Sequence of the second protein:
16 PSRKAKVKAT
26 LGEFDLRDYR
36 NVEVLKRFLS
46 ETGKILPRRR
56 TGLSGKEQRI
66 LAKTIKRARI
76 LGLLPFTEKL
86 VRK

Contacts between the two chains:
Residue N7 in the first protein is in contact with residue L76 in the second protein (closest heavy-atom distance 3.8 Å).
Residue A49 in the first protein interacts with residue L79 in the second protein (closest heavy-atom distance 3.2 Å).
Residue F97 in the first protein interacts with residue F29 in the second protein (closest heavy-atom distance 3.8 Å).
Residue V91 in the first protein is in contact with residue R72 in the second protein (closest heavy-atom distance 3.4 Å).
Residue L98 in the first protein contacts residue E28 in the second protein (closest heavy-atom distance 3.7 Å).
Residue A99 in the first protein interacts with residue G27 in the second protein (closest heavy-atom distance 4.3 Å).
Residue A49 in the first protein contacts residue P80 in the second protein (closest heavy-atom distance 3.1 Å).
Residue F97 in the first protein interacts with residue L31 in the second protein (closest heavy-atom distance 3.0 Å).
Residue R87 in the first protein interacts with residue I75 in the second protein (closest heavy-atom distance 2.7 Å).
Residue A49 in the first protein interacts with residue G77 in the second protein (closest heavy-atom distance 2.9 Å).
Residue A99 in the first protein interacts with residue E28 in the second protein (closest heavy-atom distance 3.4 Å).
Residue E41 in the first protein contacts residue R35 in the second protein (closest heavy-atom distance 3.5 Å).
Residue M89 in the first protein is in contact with residue Y34 in the second protein (closest heavy-atom distance 4.1 Å).
Residue N100 in the first protein is in contact with residue F29 in the second protein (closest heavy-atom distance 3.8 Å).
Residue M89 in the first protein contacts residue R72 in the second protein (closest heavy-atom distance 3.8 Å).
Residue I52 in the first protein is in contact with residue G77 in the second protein (closest heavy-atom distance 3.8 Å).
Residue N100 in the first protein is in contact with residue L26 in the second protein (closest heavy-atom distance 3.0 Å).
Residue P96 in the first protein is in contact with residue D30 in the second protein (closest heavy-atom distance 3.0 Å).
Residue N100 in the first protein is in contact with residue A24 in the second protein (closest heavy-atom distance 4.1 Å).
Residue F97 in the first protein is in contact with residue E62 in the second protein (closest heavy-atom distance 4.5 Å).
Residue P96 in the first protein interacts with residue R32 in the second protein (closest heavy-atom distance 4.5 Å).
Residue A49 in the first protein contacts residue L78 in the second protein (closest heavy-atom distance 3.9 Å).
Residue Y50 in the first protein is in contact with residue G77 in the second protein (closest heavy-atom distance 3.5 Å).
Residue A101 in the first protein is in contact with residue E28 in the second protein (closest heavy-atom distance 3.0 Å).
Residue Y50 in the first protein is in contact with residue L79 in the second protein (closest heavy-atom distance 3.8 Å).
Residue Y50 in the first protein interacts with residue I75 in the second protein (closest heavy-atom distance 3.2 Å).
Residue F97 in the first protein is in contact with residue I65 in the second protein (closest heavy-atom distance 3.4 Å).
Residue A99 in the first protein is in contact with residue L31 in the second protein (closest heavy-atom distance 3.7 Å).
Residue M89 in the first protein contacts residue L76 in the second protein (closest heavy-atom distance 3.9 Å).
Residue F60 in the first protein interacts with residue L78 in the second protein (closest heavy-atom distance 3.2 Å).
Residue R46 in the first protein is in contact with residue R35 in the second protein (closest heavy-atom distance 4.0 Å).
Residue Q94 in the first protein contacts residue R72 in the second protein (closest heavy-atom distance 3.1 Å).
Residue L43 in the first protein contacts residue R35 in the second protein (closest heavy-atom distance 3.7 Å).
Residue W62 in the first protein contacts residue R35 in the second protein (closest heavy-atom distance 2.9 Å).
Residue Y50 in the first protein contacts residue F81 in the second protein (closest heavy-atom distance 3.5 Å).
Residue F60 in the first protein is in contact with residue L76 in the second protein (closest heavy-atom distance 3.4 Å).
Residue R46 in the first protein contacts residue V37 in the second protein (closest heavy-atom distance 3.5 Å).
Residue E95 in the first protein interacts with residue R32 in the second protein (closest heavy-atom distance 3.5 Å).
Residue Q94 in the first protein interacts with residue R32 in the second protein (closest heavy-atom distance 2.9 Å).
Residue R47 in the first protein is in contact with residue G77 in the second protein (closest heavy-atom distance 4.3 Å).
Residue W62 in the first protein contacts residue Y34 in the second protein (closest heavy-atom distance 3.6 Å).
Residue L98 in the first protein interacts with residue F29 in the second protein (closest heavy-atom distance 3.4 Å).
Residue A99 in the first protein contacts residue E62 in the second protein (closest heavy-atom distance 4.2 Å).
Residue Y50 in the first protein interacts with residue R74 in the second protein (closest heavy-atom distance 2.9 Å).
Residue L48 in the first protein interacts with residue L76 in the second protein (closest heavy-atom distance 4.5 Å).
Residue V91 in the first protein interacts with residue Y34 in the second protein (closest heavy-atom distance 4.3 Å).
Residue L98 in the first protein is in contact with residue D30 in the second protein (closest heavy-atom distance 4.2 Å).
Residue A99 in the first protein interacts with residue F29 in the second protein (closest heavy-atom distance 3.2 Å).
Residue F97 in the first protein contacts residue K61 in the second protein (closest heavy-atom distance 3.7 Å).
Residue N100 in the first protein is in contact with residue K23 in the second protein (closest heavy-atom distance 3.1 Å).
Residue N100 in the first protein is in contact with residue G27 in the second protein (closest heavy-atom distance 3.3 Å).
Residue F97 in the first protein interacts with residue D30 in the second protein (closest heavy-atom distance 2.5 Å).
Residue E5 in the first protein is in contact with residue Y34 in the second protein (closest heavy-atom distance 3.0 Å).
Residue N7 in the first protein interacts with residue Y34 in the second protein (closest heavy-atom distance 2.5 Å).
Residue R46 in the first protein contacts residue E38 in the second protein (closest heavy-atom distance 3.8 Å).
Residue F97 in the first protein is in contact with residue R32 in the second protein (closest heavy-atom distance 3.0 Å).
Residue N100 in the first protein interacts with residue E28 in the second protein (closest heavy-atom distance 3.0 Å).
Residue L61 in the first protein is in contact with residue R35 in the second protein (closest heavy-atom distance 4.1 Å).
Residue L48 in the first protein is in contact with residue G77 in the second protein (closest heavy-atom distance 3.1 Å).
Residue N7 in the first protein contacts residue R35 in the second protein (closest heavy-atom distance 3.6 Å).

This data describes a binding interaction between two proteins.

Sequence of the first protein:
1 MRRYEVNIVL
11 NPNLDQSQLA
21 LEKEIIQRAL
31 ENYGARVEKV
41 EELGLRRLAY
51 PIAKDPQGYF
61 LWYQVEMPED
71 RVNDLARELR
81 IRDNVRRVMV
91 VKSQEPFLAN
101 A